Sequence of the second protein:
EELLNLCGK

Interface contacts:
Residue K57 in the first protein interacts with residue E2 in the second protein (closest heavy-atom distance 4.7 Å).
Residue N161 in the first protein interacts with residue L5 in the second protein (closest heavy-atom distance 4.2 Å).
Residue R159 in the first protein interacts with residue L7 in the second protein (closest heavy-atom distance 3.8 Å).
Residue V157 in the first protein interacts with residue L4 in the second protein (closest heavy-atom distance 3.9 Å).
Residue V157 in the first protein contacts residue L7 in the second protein (closest heavy-atom distance 3.4 Å).
Residue C60 in the first protein is in contact with residue L4 in the second protein (closest heavy-atom distance 4.7 Å).
Residue C60 in the first protein is in contact with residue E3 in the second protein (closest heavy-atom distance 4.8 Å).
Residue K56 in the first protein contacts residue E2 in the second protein (closest heavy-atom distance 3.4 Å).
Residue M64 in the first protein is in contact with residue L4 in the second protein (closest heavy-atom distance 3.7 Å).
Residue R165 in the first protein is in contact with residue C8 in the second protein (closest heavy-atom distance 4.6 Å).
Residue F158 in the first protein contacts residue L7 in the second protein (closest heavy-atom distance 4.0 Å).
Residue T156 in the first protein interacts with residue C8 in the second protein (closest heavy-atom distance 4.0 Å).
Residue V157 in the first protein is in contact with residue C8 in the second protein (closest heavy-atom distance 3.6 Å).
Residue Y160 in the first protein interacts with residue L4 in the second protein (closest heavy-atom distance 3.6 Å).
Residue E164 in the first protein is in contact with residue L7 in the second protein (closest heavy-atom distance 4.5 Å).
Residue C60 in the first protein interacts with residue E2 in the second protein (closest heavy-atom distance 2.9 Å).
Residue T156 in the first protein contacts residue L7 in the second protein (closest heavy-atom distance 4.3 Å).
Residue Y160 in the first protein interacts with residue L7 in the second protein (closest heavy-atom distance 3.4 Å).
Residue R165 in the first protein contacts residue G10 in the second protein (closest heavy-atom distance 3.9 Å).
Residue R165 in the first protein is in contact with residue L7 in the second protein (closest heavy-atom distance 3.0 Å).
Residue I61 in the first protein contacts residue C8 in the second protein (closest heavy-atom distance 4.7 Å).
Residue K57 in the first protein interacts with residue C8 in the second protein (closest heavy-atom distance 4.2 Å).
Residue Y160 in the first protein is in contact with residue L5 in the second protein (closest heavy-atom distance 4.4 Å).
Residue R163 in the first protein contacts residue L7 in the second protein (closest heavy-atom distance 3.7 Å).

These two protein chains interact to form a complex.

Sequence of the first protein:
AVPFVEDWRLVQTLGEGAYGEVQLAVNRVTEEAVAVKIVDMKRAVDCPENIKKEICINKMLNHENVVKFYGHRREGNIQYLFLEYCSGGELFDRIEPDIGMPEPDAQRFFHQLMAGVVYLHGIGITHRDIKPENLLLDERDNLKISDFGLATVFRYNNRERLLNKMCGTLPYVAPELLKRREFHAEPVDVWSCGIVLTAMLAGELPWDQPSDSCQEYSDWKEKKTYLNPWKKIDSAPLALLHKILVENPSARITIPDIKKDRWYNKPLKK